Sequence of protein 2:
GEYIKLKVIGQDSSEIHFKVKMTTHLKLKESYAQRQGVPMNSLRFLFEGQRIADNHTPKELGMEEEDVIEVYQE

Sequence of protein 1:
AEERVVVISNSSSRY

This data describes a binding interaction between two proteins.

Residue-level contacts at the interface:
Residue F22 in protein 2 contacts residue V12 in protein 1 (closest heavy-atom distance 3.1 Å).
Residue Y7 in protein 2 contacts residue V13 in protein 1 (closest heavy-atom distance 3.4 Å).
Residue K32 in protein 2 contacts residue I14 in protein 1 (closest heavy-atom distance 3.6 Å).
Residue H21 in protein 2 is in contact with residue R10 in protein 1 (closest heavy-atom distance 2.9 Å).
Residue H21 in protein 2 interacts with residue E9 in protein 1 (closest heavy-atom distance 4.5 Å).
Residue S36 in protein 2 interacts with residue I14 in protein 1 (closest heavy-atom distance 3.9 Å).
Residue S36 in protein 2 contacts residue V12 in protein 1 (closest heavy-atom distance 3.8 Å).
Residue K23 in protein 2 contacts residue V11 in protein 1 (closest heavy-atom distance 4.1 Å).
Residue V24 in protein 2 contacts residue I14 in protein 1 (closest heavy-atom distance 3.9 Å).
Residue L33 in protein 2 is in contact with residue I14 in protein 1 (closest heavy-atom distance 4.4 Å).
Residue Y7 in protein 2 is in contact with residue S15 in protein 1 (closest heavy-atom distance 4.1 Å).
Residue I20 in protein 2 contacts residue R10 in protein 1 (closest heavy-atom distance 3.5 Å).
Residue Q41 in protein 2 contacts residue R10 in protein 1 (closest heavy-atom distance 4.8 Å).
Residue Y7 in protein 2 contacts residue I14 in protein 1 (closest heavy-atom distance 3.6 Å).
Residue K23 in protein 2 contacts residue V13 in protein 1 (closest heavy-atom distance 3.8 Å).
Residue K9 in protein 2 is in contact with residue E9 in protein 1 (closest heavy-atom distance 3.9 Å).
Residue T28 in protein 2 contacts residue I14 in protein 1 (closest heavy-atom distance 4.0 Å).
Residue K23 in protein 2 interacts with residue I14 in protein 1 (closest heavy-atom distance 2.9 Å).
Residue I20 in protein 2 contacts residue V12 in protein 1 (closest heavy-atom distance 4.0 Å).
Residue F22 in protein 2 is in contact with residue I14 in protein 1 (closest heavy-atom distance 3.9 Å).
Residue H21 in protein 2 contacts residue V11 in protein 1 (closest heavy-atom distance 3.4 Å).
Residue H21 in protein 2 contacts residue V12 in protein 1 (closest heavy-atom distance 2.8 Å).
Residue E19 in protein 2 contacts residue R10 in protein 1 (closest heavy-atom distance 3.0 Å).
Residue R40 in protein 2 interacts with residue V12 in protein 1 (closest heavy-atom distance 3.6 Å).
Residue S18 in protein 2 is in contact with residue R10 in protein 1 (closest heavy-atom distance 4.0 Å).
Residue K23 in protein 2 is in contact with residue V12 in protein 1 (closest heavy-atom distance 2.8 Å).
Residue K9 in protein 2 is in contact with residue V11 in protein 1 (closest heavy-atom distance 3.9 Å).